These two protein chains interact to form a complex.

Sequence of the second protein:
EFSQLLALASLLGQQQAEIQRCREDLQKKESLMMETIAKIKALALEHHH

Contacts between the two chains:
Residue L12 in the second protein is in contact with residue M34 in the first protein (closest heavy-atom distance 3.7 Å).
Residue L5 in the second protein contacts residue I40 in the first protein (closest heavy-atom distance 3.8 Å).
Residue L6 in the second protein is in contact with residue H49 in the first protein (closest heavy-atom distance 4.9 Å).
Residue F2 in the second protein is in contact with residue A44 in the first protein (closest heavy-atom distance 3.2 Å).
Residue M34 in the second protein is in contact with residue Q16 in the first protein (closest heavy-atom distance 3.7 Å).
Residue L5 in the second protein interacts with residue K41 in the first protein (closest heavy-atom distance 4.8 Å).
Residue Q20 in the second protein interacts with residue Q27 in the first protein (closest heavy-atom distance 3.5 Å).
Residue H48 in the second protein contacts residue S3 in the first protein (closest heavy-atom distance 3.8 Å).
Residue L6 in the second protein contacts residue L45 in the first protein (closest heavy-atom distance 3.8 Å).
Residue F2 in the second protein interacts with residue L43 in the first protein (closest heavy-atom distance 4.0 Å).
Residue M34 in the second protein contacts residue G13 in the first protein (closest heavy-atom distance 4.9 Å).
Residue L26 in the second protein contacts residue R23 in the first protein (closest heavy-atom distance 3.6 Å).
Residue E30 in the second protein contacts residue Q16 in the first protein (closest heavy-atom distance 4.2 Å).
Residue F2 in the second protein interacts with residue H48 in the first protein (closest heavy-atom distance 3.3 Å).
Residue H49 in the second protein interacts with residue L6 in the first protein (closest heavy-atom distance 4.9 Å).
Residue E30 in the second protein is in contact with residue R23 in the first protein (closest heavy-atom distance 2.7 Å).
Residue A9 in the second protein contacts residue K41 in the first protein (closest heavy-atom distance 4.5 Å).
Residue R23 in the second protein interacts with residue L26 in the first protein (closest heavy-atom distance 3.6 Å).
Residue H47 in the second protein interacts with residue F2 in the first protein (closest heavy-atom distance 3.7 Å).
Residue L45 in the second protein contacts residue L6 in the first protein (closest heavy-atom distance 3.8 Å).
Residue A44 in the second protein is in contact with residue L5 in the first protein (closest heavy-atom distance 3.7 Å).
Residue Q16 in the second protein contacts residue E30 in the first protein (closest heavy-atom distance 4.2 Å).
Residue M34 in the second protein contacts residue L12 in the first protein (closest heavy-atom distance 3.7 Å).
Residue H48 in the second protein is in contact with residue E1 in the first protein (closest heavy-atom distance 3.7 Å).
Residue E1 in the second protein interacts with residue H48 in the first protein (closest heavy-atom distance 3.7 Å).
Residue S3 in the second protein contacts residue H48 in the first protein (closest heavy-atom distance 3.8 Å).
Residue R23 in the second protein interacts with residue Q27 in the first protein (closest heavy-atom distance 3.0 Å).
Residue L6 in the second protein interacts with residue K41 in the first protein (closest heavy-atom distance 4.2 Å).
Residue K41 in the second protein interacts with residue L6 in the first protein (closest heavy-atom distance 4.2 Å).
Residue L12 in the second protein interacts with residue I37 in the first protein (closest heavy-atom distance 3.6 Å).
Residue A44 in the second protein is in contact with residue F2 in the first protein (closest heavy-atom distance 3.2 Å).
Residue G13 in the second protein interacts with residue M34 in the first protein (closest heavy-atom distance 4.9 Å).
Residue E30 in the second protein interacts with residue I19 in the first protein (closest heavy-atom distance 4.9 Å).
Residue Q27 in the second protein is in contact with residue Q20 in the first protein (closest heavy-atom distance 3.5 Å).
Residue H48 in the second protein interacts with residue F2 in the first protein (closest heavy-atom distance 3.3 Å).
Residue K41 in the second protein contacts residue S10 in the first protein (closest heavy-atom distance 4.9 Å).
Residue I37 in the second protein contacts residue A9 in the first protein (closest heavy-atom distance 4.7 Å).
Residue Q27 in the second protein contacts residue R23 in the first protein (closest heavy-atom distance 3.0 Å).
Residue R23 in the second protein is in contact with residue E30 in the first protein (closest heavy-atom distance 2.7 Å).
Residue I40 in the second protein interacts with residue L5 in the first protein (closest heavy-atom distance 3.8 Å).
Residue S10 in the second protein contacts residue K41 in the first protein (closest heavy-atom distance 4.9 Å).
Residue A44 in the second protein interacts with residue L6 in the first protein (closest heavy-atom distance 4.0 Å).
Residue F2 in the second protein interacts with residue H47 in the first protein (closest heavy-atom distance 3.7 Å).
Residue L6 in the second protein contacts residue H48 in the first protein (closest heavy-atom distance 3.9 Å).
Residue A9 in the second protein is in contact with residue I37 in the first protein (closest heavy-atom distance 4.7 Å).
Residue H48 in the second protein interacts with residue L6 in the first protein (closest heavy-atom distance 3.9 Å).
Residue Q16 in the second protein is in contact with residue M34 in the first protein (closest heavy-atom distance 3.7 Å).
Residue I37 in the second protein interacts with residue L12 in the first protein (closest heavy-atom distance 3.6 Å).
Residue K41 in the second protein contacts residue L5 in the first protein (closest heavy-atom distance 4.8 Å).
Residue L5 in the second protein interacts with residue A44 in the first protein (closest heavy-atom distance 3.7 Å).
Residue I19 in the second protein interacts with residue E30 in the first protein (closest heavy-atom distance 4.9 Å).
Residue K41 in the second protein interacts with residue A9 in the first protein (closest heavy-atom distance 4.5 Å).
Residue L6 in the second protein is in contact with residue A44 in the first protein (closest heavy-atom distance 4.0 Å).
Residue L43 in the second protein is in contact with residue F2 in the first protein (closest heavy-atom distance 4.0 Å).

Sequence of the first protein:
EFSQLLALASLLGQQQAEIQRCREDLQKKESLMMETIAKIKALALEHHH